Sequence of the first protein:
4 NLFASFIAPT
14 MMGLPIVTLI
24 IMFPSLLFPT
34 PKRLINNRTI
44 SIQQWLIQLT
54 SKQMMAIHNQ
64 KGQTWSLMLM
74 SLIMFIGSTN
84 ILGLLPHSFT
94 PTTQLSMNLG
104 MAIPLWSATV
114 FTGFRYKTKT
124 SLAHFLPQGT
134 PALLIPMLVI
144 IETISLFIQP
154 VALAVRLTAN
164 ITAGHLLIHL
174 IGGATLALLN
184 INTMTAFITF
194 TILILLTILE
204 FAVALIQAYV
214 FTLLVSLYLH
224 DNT

Sequence of the second protein:
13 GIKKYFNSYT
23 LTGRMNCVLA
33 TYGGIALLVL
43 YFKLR

Contacts between the two chains:
Residue L125 in the first protein contacts residue L31 in the second protein (closest heavy-atom distance 4.5 Å).
Residue A135 in the first protein contacts residue K15 in the second protein (closest heavy-atom distance 4.4 Å).
Residue Q131 in the first protein is in contact with residue Y21 in the second protein (closest heavy-atom distance 3.1 Å).
Residue V142 in the first protein contacts residue T33 in the second protein (closest heavy-atom distance 4.2 Å).
Residue T146 in the first protein contacts residue Y34 in the second protein (closest heavy-atom distance 3.4 Å).
Residue V142 in the first protein interacts with residue V30 in the second protein (closest heavy-atom distance 3.5 Å).
Residue A126 in the first protein contacts residue M27 in the second protein (closest heavy-atom distance 4.7 Å).
Residue L129 in the first protein contacts residue R26 in the second protein (closest heavy-atom distance 2.4 Å).
Residue G132 in the first protein interacts with residue S20 in the second protein (closest heavy-atom distance 2.4 Å).
Residue I138 in the first protein contacts residue T33 in the second protein (closest heavy-atom distance 5.0 Å).
Residue L125 in the first protein interacts with residue M27 in the second protein (closest heavy-atom distance 4.8 Å).
Residue P130 in the first protein is in contact with residue R26 in the second protein (closest heavy-atom distance 3.5 Å).
Residue A126 in the first protein is in contact with residue L23 in the second protein (closest heavy-atom distance 4.4 Å).
Residue P139 in the first protein interacts with residue T33 in the second protein (closest heavy-atom distance 4.6 Å).
Residue T123 in the first protein is in contact with residue L23 in the second protein (closest heavy-atom distance 3.5 Å).
Residue H127 in the first protein contacts residue R26 in the second protein (closest heavy-atom distance 4.3 Å).
Residue K122 in the first protein is in contact with residue T24 in the second protein (closest heavy-atom distance 4.3 Å).
Residue L129 in the first protein contacts residue C29 in the second protein (closest heavy-atom distance 4.1 Å).
Residue G132 in the first protein is in contact with residue Y21 in the second protein (closest heavy-atom distance 3.4 Å).
Residue I138 in the first protein is in contact with residue C29 in the second protein (closest heavy-atom distance 3.4 Å).
Residue V142 in the first protein interacts with residue Y34 in the second protein (closest heavy-atom distance 4.2 Å).
Residue L129 in the first protein interacts with residue S20 in the second protein (closest heavy-atom distance 4.0 Å).
Residue L125 in the first protein is in contact with residue Y34 in the second protein (closest heavy-atom distance 4.9 Å).
Residue T133 in the first protein is in contact with residue Y21 in the second protein (closest heavy-atom distance 4.5 Å).
Residue T133 in the first protein interacts with residue S20 in the second protein (closest heavy-atom distance 3.5 Å).
Residue Q131 in the first protein interacts with residue R26 in the second protein (closest heavy-atom distance 3.0 Å).
Residue F128 in the first protein interacts with residue Y34 in the second protein (closest heavy-atom distance 3.1 Å).
Residue L125 in the first protein is in contact with residue V30 in the second protein (closest heavy-atom distance 3.8 Å).
Residue G132 in the first protein contacts residue R26 in the second protein (closest heavy-atom distance 4.9 Å).
Residue L129 in the first protein interacts with residue V30 in the second protein (closest heavy-atom distance 5.0 Å).
Residue A126 in the first protein contacts residue R26 in the second protein (closest heavy-atom distance 3.6 Å).
Residue K122 in the first protein contacts residue M27 in the second protein (closest heavy-atom distance 2.7 Å).
Residue P130 in the first protein is in contact with residue S20 in the second protein (closest heavy-atom distance 4.1 Å).
Residue F128 in the first protein contacts residue V30 in the second protein (closest heavy-atom distance 4.0 Å).
Residue A135 in the first protein contacts residue S20 in the second protein (closest heavy-atom distance 5.0 Å).
Residue Q131 in the first protein contacts residue S20 in the second protein (closest heavy-atom distance 3.6 Å).

This data describes a binding interaction between two proteins.